This data describes a binding interaction between two proteins.

Sequence of the first protein:
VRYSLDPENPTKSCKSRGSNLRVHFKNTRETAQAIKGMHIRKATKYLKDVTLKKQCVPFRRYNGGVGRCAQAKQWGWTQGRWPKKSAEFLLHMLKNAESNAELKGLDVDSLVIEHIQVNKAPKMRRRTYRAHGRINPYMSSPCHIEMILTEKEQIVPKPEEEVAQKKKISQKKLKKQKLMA

Contacts between the two chains:
Residue E396 in the second protein contacts residue L180 in the first protein (closest heavy-atom distance 4.1 Å).
Residue Q397 in the second protein interacts with residue L180 in the first protein (closest heavy-atom distance 3.9 Å).
Residue E396 in the second protein is in contact with residue K176 in the first protein (closest heavy-atom distance 4.8 Å).
Residue Q398 in the second protein contacts residue L180 in the first protein (closest heavy-atom distance 3.7 Å).
Residue D104 in the second protein contacts residue K179 in the first protein (closest heavy-atom distance 2.7 Å).
Residue E396 in the second protein interacts with residue K179 in the first protein (closest heavy-atom distance 4.5 Å).

Sequence of the second protein:
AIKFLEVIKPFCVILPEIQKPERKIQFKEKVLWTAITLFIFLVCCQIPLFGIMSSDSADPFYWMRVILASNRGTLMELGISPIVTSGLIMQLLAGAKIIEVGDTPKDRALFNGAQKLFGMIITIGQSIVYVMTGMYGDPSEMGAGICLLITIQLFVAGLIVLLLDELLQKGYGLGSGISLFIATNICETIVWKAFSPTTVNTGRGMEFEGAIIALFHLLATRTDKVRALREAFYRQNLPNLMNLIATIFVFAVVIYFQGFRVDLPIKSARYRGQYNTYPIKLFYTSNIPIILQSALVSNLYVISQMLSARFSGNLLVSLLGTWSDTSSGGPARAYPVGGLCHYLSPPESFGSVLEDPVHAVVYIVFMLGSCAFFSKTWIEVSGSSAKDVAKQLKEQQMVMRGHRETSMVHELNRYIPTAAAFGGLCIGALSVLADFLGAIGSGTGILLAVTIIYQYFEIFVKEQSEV